Residue-level contacts at the interface:
Residue L200 in the second protein interacts with residue K11 in the first protein (closest heavy-atom distance 4.7 Å).
Residue E246 in the second protein contacts residue W18 in the first protein (closest heavy-atom distance 3.1 Å).
Residue K239 in the second protein contacts residue M16 in the first protein (closest heavy-atom distance 3.8 Å).
Residue P238 in the second protein is in contact with residue R12 in the first protein (closest heavy-atom distance 4.8 Å).
Residue L218 in the second protein interacts with residue F25 in the first protein (closest heavy-atom distance 4.2 Å).
Residue I259 in the second protein contacts residue W18 in the first protein (closest heavy-atom distance 3.7 Å).
Residue I240 in the second protein contacts residue K21 in the first protein (closest heavy-atom distance 3.8 Å).
Residue P238 in the second protein is in contact with residue K11 in the first protein (closest heavy-atom distance 4.1 Å).
Residue D268 in the second protein interacts with residue R22 in the first protein (closest heavy-atom distance 2.9 Å).
Residue I247 in the second protein contacts residue W18 in the first protein (closest heavy-atom distance 4.6 Å).
Residue G241 in the second protein contacts residue K21 in the first protein (closest heavy-atom distance 2.9 Å).
Residue K239 in the second protein interacts with residue P14 in the first protein (closest heavy-atom distance 3.4 Å).
Residue T216 in the second protein is in contact with residue F28 in the first protein (closest heavy-atom distance 2.6 Å).
Residue F271 in the second protein is in contact with residue F25 in the first protein (closest heavy-atom distance 3.5 Å).
Residue N212 in the second protein contacts residue F28 in the first protein (closest heavy-atom distance 2.9 Å).
Residue V270 in the second protein contacts residue F25 in the first protein (closest heavy-atom distance 3.3 Å).
Residue I240 in the second protein interacts with residue A13 in the first protein (closest heavy-atom distance 3.6 Å).
Residue P267 in the second protein is in contact with residue W18 in the first protein (closest heavy-atom distance 3.5 Å).
Residue N212 in the second protein is in contact with residue N27 in the first protein (closest heavy-atom distance 4.5 Å).
Residue P267 in the second protein interacts with residue N19 in the first protein (closest heavy-atom distance 3.3 Å).
Residue L236 in the second protein contacts residue K11 in the first protein (closest heavy-atom distance 4.2 Å).
Residue I240 in the second protein contacts residue P14 in the first protein (closest heavy-atom distance 4.9 Å).
Residue I240 in the second protein interacts with residue F28 in the first protein (closest heavy-atom distance 3.7 Å).
Residue K211 in the second protein contacts residue F25 in the first protein (closest heavy-atom distance 3.6 Å).
Residue G241 in the second protein contacts residue A13 in the first protein (closest heavy-atom distance 3.2 Å).
Residue E246 in the second protein contacts residue K21 in the first protein (closest heavy-atom distance 4.3 Å).
Residue L225 in the second protein interacts with residue R12 in the first protein (closest heavy-atom distance 4.0 Å).
Residue D199 in the second protein is in contact with residue K11 in the first protein (closest heavy-atom distance 4.4 Å).
Residue F269 in the second protein is in contact with residue K21 in the first protein (closest heavy-atom distance 4.0 Å).
Residue I240 in the second protein is in contact with residue I24 in the first protein (closest heavy-atom distance 4.2 Å).
Residue K214 in the second protein is in contact with residue N27 in the first protein (closest heavy-atom distance 3.1 Å).
Residue K239 in the second protein interacts with residue F28 in the first protein (closest heavy-atom distance 3.9 Å).
Residue I210 in the second protein is in contact with residue F25 in the first protein (closest heavy-atom distance 3.9 Å).
Residue L218 in the second protein interacts with residue F28 in the first protein (closest heavy-atom distance 4.1 Å).
Residue N212 in the second protein is in contact with residue F25 in the first protein (closest heavy-atom distance 3.0 Å).
Residue F242 in the second protein contacts residue K21 in the first protein (closest heavy-atom distance 3.6 Å).
Residue I229 in the second protein interacts with residue F25 in the first protein (closest heavy-atom distance 3.7 Å).
Residue N228 in the second protein interacts with residue A13 in the first protein (closest heavy-atom distance 3.6 Å).
Residue E231 in the second protein contacts residue F28 in the first protein (closest heavy-atom distance 3.3 Å).
Residue K214 in the second protein interacts with residue S26 in the first protein (closest heavy-atom distance 3.3 Å).
Residue F242 in the second protein interacts with residue W18 in the first protein (closest heavy-atom distance 3.7 Å).
Residue K239 in the second protein is in contact with residue A13 in the first protein (closest heavy-atom distance 4.3 Å).
Residue F269 in the second protein interacts with residue W18 in the first protein (closest heavy-atom distance 4.0 Å).
Residue P243 in the second protein interacts with residue R12 in the first protein (closest heavy-atom distance 3.6 Å).
Residue K213 in the second protein interacts with residue S26 in the first protein (closest heavy-atom distance 3.1 Å).
Residue F269 in the second protein interacts with residue R22 in the first protein (closest heavy-atom distance 3.7 Å).
Residue I240 in the second protein is in contact with residue F25 in the first protein (closest heavy-atom distance 3.8 Å).
Residue E201 in the second protein interacts with residue K11 in the first protein (closest heavy-atom distance 3.8 Å).
Residue A266 in the second protein interacts with residue W18 in the first protein (closest heavy-atom distance 4.0 Å).
Residue P238 in the second protein interacts with residue P14 in the first protein (closest heavy-atom distance 3.6 Å).
Residue P261 in the second protein interacts with residue W18 in the first protein (closest heavy-atom distance 3.6 Å).
Residue K214 in the second protein is in contact with residue F28 in the first protein (closest heavy-atom distance 3.5 Å).
Residue K260 in the second protein is in contact with residue W18 in the first protein (closest heavy-atom distance 4.3 Å).
Residue N212 in the second protein is in contact with residue S26 in the first protein (closest heavy-atom distance 3.3 Å).
Residue P238 in the second protein interacts with residue A13 in the first protein (closest heavy-atom distance 3.8 Å).
Residue I240 in the second protein contacts residue M16 in the first protein (closest heavy-atom distance 4.7 Å).
Residue P267 in the second protein contacts residue R22 in the first protein (closest heavy-atom distance 4.0 Å).
Residue I229 in the second protein is in contact with residue F28 in the first protein (closest heavy-atom distance 4.8 Å).
Residue V270 in the second protein is in contact with residue R22 in the first protein (closest heavy-atom distance 3.9 Å).
Residue F269 in the second protein is in contact with residue F25 in the first protein (closest heavy-atom distance 3.3 Å).

Sequence of the second protein:
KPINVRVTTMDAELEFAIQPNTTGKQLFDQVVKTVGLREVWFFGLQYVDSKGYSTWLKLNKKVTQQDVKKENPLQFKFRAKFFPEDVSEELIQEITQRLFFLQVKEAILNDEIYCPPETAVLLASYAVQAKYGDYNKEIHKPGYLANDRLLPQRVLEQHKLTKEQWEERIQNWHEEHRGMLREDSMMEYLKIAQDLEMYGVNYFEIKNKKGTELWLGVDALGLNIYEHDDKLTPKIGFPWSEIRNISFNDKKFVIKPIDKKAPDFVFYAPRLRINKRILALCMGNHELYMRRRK

These two protein chains interact to form a complex.

Sequence of the first protein:
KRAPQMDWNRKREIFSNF